These two protein chains interact to form a complex.

Interface contacts:
Residue G261 in chain B contacts residue R95 in chain A (closest heavy-atom distance 3.4 Å).
Residue E84 in chain B contacts residue T209 in chain A (closest heavy-atom distance 3.2 Å).
Residue R224 in chain B contacts residue E202 in chain A (closest heavy-atom distance 3.1 Å).
Residue Y198 in chain B contacts residue E90 in chain A (closest heavy-atom distance 4.0 Å).
Residue R224 in chain B interacts with residue D206 in chain A (closest heavy-atom distance 2.8 Å).
Residue L213 in chain B interacts with residue L213 in chain A (closest heavy-atom distance 3.5 Å).
Residue V260 in chain B contacts residue P88 in chain A (closest heavy-atom distance 4.1 Å).
Residue S89 in chain B is in contact with residue Y198 in chain A (closest heavy-atom distance 3.9 Å).
Residue Q212 in chain B is in contact with residue R220 in chain A (closest heavy-atom distance 3.6 Å).
Residue T87 in chain B is in contact with residue Y198 in chain A (closest heavy-atom distance 2.5 Å).
Residue T258 in chain B interacts with residue F228 in chain A (closest heavy-atom distance 3.7 Å).
Residue R220 in chain B is in contact with residue F254 in chain A (closest heavy-atom distance 3.3 Å).
Residue R257 in chain B interacts with residue V225 in chain A (closest heavy-atom distance 4.0 Å).
Residue F228 in chain B contacts residue T258 in chain A (closest heavy-atom distance 3.6 Å).
Residue T209 in chain B is in contact with residue R220 in chain A (closest heavy-atom distance 4.1 Å).
Residue T258 in chain B is in contact with residue I226 in chain A (closest heavy-atom distance 4.2 Å).
Residue R220 in chain B contacts residue E208 in chain A (closest heavy-atom distance 4.3 Å).
Residue R220 in chain B contacts residue Q212 in chain A (closest heavy-atom distance 3.6 Å).
Residue R224 in chain B is in contact with residue V205 in chain A (closest heavy-atom distance 3.5 Å).
Residue E90 in chain B is in contact with residue Y198 in chain A (closest heavy-atom distance 4.0 Å).
Residue P88 in chain B is in contact with residue E202 in chain A (closest heavy-atom distance 4.3 Å).
Residue Y198 in chain B is in contact with residue T87 in chain A (closest heavy-atom distance 2.8 Å).
Residue T209 in chain B is in contact with residue E84 in chain A (closest heavy-atom distance 3.3 Å).
Residue R257 in chain B interacts with residue G227 in chain A (closest heavy-atom distance 3.7 Å).
Residue E208 in chain B is in contact with residue R220 in chain A (closest heavy-atom distance 3.9 Å).
Residue R224 in chain B is in contact with residue R257 in chain A (closest heavy-atom distance 2.6 Å).
Residue L213 in chain B interacts with residue F216 in chain A (closest heavy-atom distance 3.9 Å).
Residue T191 in chain B contacts residue S89 in chain A (closest heavy-atom distance 3.9 Å).
Residue T87 in chain B contacts residue E202 in chain A (closest heavy-atom distance 3.8 Å).
Residue R257 in chain B contacts residue R224 in chain A (closest heavy-atom distance 2.5 Å).
Residue F216 in chain B interacts with residue Q212 in chain A (closest heavy-atom distance 4.1 Å).
Residue E202 in chain B interacts with residue T87 in chain A (closest heavy-atom distance 3.6 Å).
Residue Y198 in chain B contacts residue S89 in chain A (closest heavy-atom distance 3.8 Å).
Residue V260 in chain B contacts residue R95 in chain A (closest heavy-atom distance 3.3 Å).
Residue T258 in chain B contacts residue G227 in chain A (closest heavy-atom distance 4.2 Å).
Residue D206 in chain B is in contact with residue R224 in chain A (closest heavy-atom distance 2.6 Å).
Residue R257 in chain B interacts with residue P88 in chain A (closest heavy-atom distance 3.2 Å).
Residue P88 in chain B is in contact with residue V260 in chain A (closest heavy-atom distance 4.1 Å).
Residue V262 in chain B interacts with residue R95 in chain A (closest heavy-atom distance 4.3 Å).
Residue F216 in chain B interacts with residue F216 in chain A (closest heavy-atom distance 3.6 Å).
Residue L213 in chain B is in contact with residue R217 in chain A (closest heavy-atom distance 4.0 Å).
Residue G227 in chain B contacts residue R257 in chain A (closest heavy-atom distance 3.8 Å).
Residue F254 in chain B interacts with residue R220 in chain A (closest heavy-atom distance 3.4 Å).
Residue R217 in chain B is in contact with residue L213 in chain A (closest heavy-atom distance 4.1 Å).
Residue I226 in chain B is in contact with residue T258 in chain A (closest heavy-atom distance 4.3 Å).
Residue P88 in chain B interacts with residue R257 in chain A (closest heavy-atom distance 3.2 Å).
Residue F216 in chain B contacts residue L213 in chain A (closest heavy-atom distance 3.8 Å).
Residue Q212 in chain B interacts with residue F216 in chain A (closest heavy-atom distance 4.2 Å).
Residue G227 in chain B interacts with residue T258 in chain A (closest heavy-atom distance 4.1 Å).
Residue V205 in chain B contacts residue R224 in chain A (closest heavy-atom distance 3.4 Å).
Residue E202 in chain B is in contact with residue R224 in chain A (closest heavy-atom distance 2.9 Å).
Residue V225 in chain B is in contact with residue R257 in chain A (closest heavy-atom distance 4.0 Å).
Residue P88 in chain B contacts residue Y188 in chain A (closest heavy-atom distance 4.1 Å).
Residue R257 in chain B is in contact with residue I226 in chain A (closest heavy-atom distance 3.8 Å).
Residue S89 in chain B is in contact with residue Y188 in chain A (closest heavy-atom distance 2.8 Å).
Residue T209 in chain B contacts residue R224 in chain A (closest heavy-atom distance 4.2 Å).
Residue S89 in chain B contacts residue T191 in chain A (closest heavy-atom distance 3.7 Å).
Residue Y188 in chain B is in contact with residue S89 in chain A (closest heavy-atom distance 3.0 Å).
Residue R220 in chain B interacts with residue T209 in chain A (closest heavy-atom distance 4.0 Å).
Residue I226 in chain B is in contact with residue R257 in chain A (closest heavy-atom distance 3.9 Å).

Sequence of chain A:
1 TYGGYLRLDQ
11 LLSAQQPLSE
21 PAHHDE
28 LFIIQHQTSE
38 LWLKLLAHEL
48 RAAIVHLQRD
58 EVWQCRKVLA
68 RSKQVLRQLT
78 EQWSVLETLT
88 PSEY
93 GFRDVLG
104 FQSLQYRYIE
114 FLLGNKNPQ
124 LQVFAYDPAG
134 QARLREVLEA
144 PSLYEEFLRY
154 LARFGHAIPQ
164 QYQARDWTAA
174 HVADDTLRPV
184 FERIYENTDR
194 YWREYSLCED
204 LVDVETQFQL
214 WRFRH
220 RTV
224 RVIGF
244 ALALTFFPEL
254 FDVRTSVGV

Sequence of chain B:
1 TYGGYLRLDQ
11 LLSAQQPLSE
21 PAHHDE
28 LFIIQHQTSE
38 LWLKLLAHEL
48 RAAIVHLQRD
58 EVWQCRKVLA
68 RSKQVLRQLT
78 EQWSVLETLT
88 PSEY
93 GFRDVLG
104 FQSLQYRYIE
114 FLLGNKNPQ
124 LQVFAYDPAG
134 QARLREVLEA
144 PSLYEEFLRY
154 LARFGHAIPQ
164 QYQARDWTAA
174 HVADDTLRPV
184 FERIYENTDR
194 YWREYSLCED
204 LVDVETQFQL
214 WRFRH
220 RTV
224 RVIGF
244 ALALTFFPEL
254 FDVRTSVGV